Sequence of protein 1:
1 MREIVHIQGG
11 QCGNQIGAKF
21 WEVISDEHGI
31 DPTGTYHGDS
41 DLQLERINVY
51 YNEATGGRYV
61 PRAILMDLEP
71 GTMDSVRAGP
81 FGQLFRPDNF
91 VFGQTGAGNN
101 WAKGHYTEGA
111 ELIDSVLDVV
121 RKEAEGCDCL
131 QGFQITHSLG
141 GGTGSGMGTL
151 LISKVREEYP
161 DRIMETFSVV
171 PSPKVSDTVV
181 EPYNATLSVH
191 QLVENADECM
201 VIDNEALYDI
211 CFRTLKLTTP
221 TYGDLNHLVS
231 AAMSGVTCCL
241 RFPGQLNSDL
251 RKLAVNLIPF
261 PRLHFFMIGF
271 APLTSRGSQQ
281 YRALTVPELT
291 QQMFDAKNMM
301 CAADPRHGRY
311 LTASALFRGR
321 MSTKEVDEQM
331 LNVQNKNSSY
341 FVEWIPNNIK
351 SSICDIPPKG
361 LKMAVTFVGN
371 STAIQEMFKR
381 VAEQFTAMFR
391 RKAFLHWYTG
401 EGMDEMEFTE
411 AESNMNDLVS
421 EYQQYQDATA

Residue-level contacts at the interface:
Residue P80 in protein 1 contacts residue H12 in protein 2 (closest heavy-atom distance 3.8 Å).
Residue K359 in protein 1 contacts residue G20 in protein 2 (closest heavy-atom distance 4.4 Å).
Residue T218 in protein 1 is in contact with residue G29 in protein 2 (closest heavy-atom distance 3.9 Å).
Residue L217 in protein 1 interacts with residue E30 in protein 2 (closest heavy-atom distance 4.0 Å).
Residue Q15 in protein 1 interacts with residue R3 in protein 2 (closest heavy-atom distance 3.4 Å).
Residue T218 in protein 1 is in contact with residue E30 in protein 2 (closest heavy-atom distance 3.7 Å).
Residue D26 in protein 1 contacts residue I18 in protein 2 (closest heavy-atom distance 3.9 Å).
Residue L273 in protein 1 is in contact with residue A24 in protein 2 (closest heavy-atom distance 3.9 Å).
Residue L361 in protein 1 contacts residue A24 in protein 2 (closest heavy-atom distance 4.1 Å).
Residue E22 in protein 1 is in contact with residue G20 in protein 2 (closest heavy-atom distance 4.6 Å).
Residue L217 in protein 1 contacts residue G29 in protein 2 (closest heavy-atom distance 3.4 Å).
Residue G71 in protein 1 interacts with residue M1 in protein 2 (closest heavy-atom distance 3.2 Å).
Residue H227 in protein 1 contacts residue G23 in protein 2 (closest heavy-atom distance 4.2 Å).
Residue T218 in protein 1 interacts with residue D31 in protein 2 (closest heavy-atom distance 2.5 Å).
Residue T221 in protein 1 is in contact with residue R10 in protein 2 (closest heavy-atom distance 4.5 Å).
Residue G360 in protein 1 is in contact with residue K25 in protein 2 (closest heavy-atom distance 3.4 Å).
Residue T219 in protein 1 is in contact with residue G29 in protein 2 (closest heavy-atom distance 2.9 Å).
Residue D26 in protein 1 interacts with residue S22 in protein 2 (closest heavy-atom distance 3.3 Å).
Residue E69 in protein 1 is in contact with residue M1 in protein 2 (closest heavy-atom distance 4.3 Å).
Residue G223 in protein 1 interacts with residue E6 in protein 2 (closest heavy-atom distance 3.1 Å).
Residue F270 in protein 1 is in contact with residue A24 in protein 2 (closest heavy-atom distance 4.4 Å).
Residue D26 in protein 1 interacts with residue G20 in protein 2 (closest heavy-atom distance 2.8 Å).
Residue L228 in protein 1 interacts with residue F27 in protein 2 (closest heavy-atom distance 3.5 Å).
Residue A231 in protein 1 interacts with residue S22 in protein 2 (closest heavy-atom distance 4.4 Å).
Residue E22 in protein 1 interacts with residue C21 in protein 2 (closest heavy-atom distance 3.2 Å).
Residue K359 in protein 1 interacts with residue G23 in protein 2 (closest heavy-atom distance 3.5 Å).
Residue T221 in protein 1 interacts with residue E6 in protein 2 (closest heavy-atom distance 4.0 Å).
Residue H227 in protein 1 contacts residue A24 in protein 2 (closest heavy-atom distance 4.0 Å).
Residue E22 in protein 1 contacts residue I18 in protein 2 (closest heavy-atom distance 3.2 Å).
Residue T219 in protein 1 contacts residue D31 in protein 2 (closest heavy-atom distance 2.9 Å).
Residue P80 in protein 1 contacts residue S13 in protein 2 (closest heavy-atom distance 3.4 Å).
Residue D224 in protein 1 is in contact with residue F27 in protein 2 (closest heavy-atom distance 2.8 Å).
Residue P32 in protein 1 contacts residue W15 in protein 2 (closest heavy-atom distance 3.5 Å).
Residue S75 in protein 1 interacts with residue K2 in protein 2 (closest heavy-atom distance 3.6 Å).
Residue K359 in protein 1 contacts residue S22 in protein 2 (closest heavy-atom distance 4.3 Å).
Residue L361 in protein 1 is in contact with residue K25 in protein 2 (closest heavy-atom distance 4.1 Å).
Residue H227 in protein 1 contacts residue E26 in protein 2 (closest heavy-atom distance 3.6 Å).
Residue S75 in protein 1 contacts residue R3 in protein 2 (closest heavy-atom distance 3.2 Å).
Residue R276 in protein 1 interacts with residue K25 in protein 2 (closest heavy-atom distance 3.5 Å).
Residue G79 in protein 1 contacts residue H12 in protein 2 (closest heavy-atom distance 4.4 Å).
Residue P358 in protein 1 contacts residue G23 in protein 2 (closest heavy-atom distance 4.2 Å).
Residue R276 in protein 1 contacts residue E26 in protein 2 (closest heavy-atom distance 3.9 Å).
Residue D26 in protein 1 interacts with residue C21 in protein 2 (closest heavy-atom distance 4.5 Å).
Residue H227 in protein 1 is in contact with residue S22 in protein 2 (closest heavy-atom distance 4.5 Å).
Residue D31 in protein 1 interacts with residue W15 in protein 2 (closest heavy-atom distance 4.6 Å).
Residue L217 in protein 1 interacts with residue F27 in protein 2 (closest heavy-atom distance 4.4 Å).
Residue Q11 in protein 1 contacts residue R3 in protein 2 (closest heavy-atom distance 4.2 Å).
Residue H227 in protein 1 is in contact with residue F27 in protein 2 (closest heavy-atom distance 3.1 Å).
Residue T72 in protein 1 is in contact with residue M1 in protein 2 (closest heavy-atom distance 3.6 Å).
Residue H227 in protein 1 contacts residue C21 in protein 2 (closest heavy-atom distance 2.6 Å).
Residue E27 in protein 1 contacts residue S22 in protein 2 (closest heavy-atom distance 4.0 Å).
Residue L361 in protein 1 is in contact with residue G23 in protein 2 (closest heavy-atom distance 3.8 Å).
Residue V23 in protein 1 interacts with residue S22 in protein 2 (closest heavy-atom distance 4.0 Å).
Residue H37 in protein 1 interacts with residue W15 in protein 2 (closest heavy-atom distance 4.0 Å).
Residue F81 in protein 1 interacts with residue I18 in protein 2 (closest heavy-atom distance 3.8 Å).
Residue D224 in protein 1 contacts residue G29 in protein 2 (closest heavy-atom distance 3.5 Å).
Residue D26 in protein 1 interacts with residue N19 in protein 2 (closest heavy-atom distance 2.8 Å).
Residue R276 in protein 1 interacts with residue E30 in protein 2 (closest heavy-atom distance 2.7 Å).
Residue L215 in protein 1 is in contact with residue F27 in protein 2 (closest heavy-atom distance 3.4 Å).
Residue G71 in protein 1 is in contact with residue K2 in protein 2 (closest heavy-atom distance 3.9 Å).

This data describes a binding interaction between two proteins.

Sequence of protein 2:
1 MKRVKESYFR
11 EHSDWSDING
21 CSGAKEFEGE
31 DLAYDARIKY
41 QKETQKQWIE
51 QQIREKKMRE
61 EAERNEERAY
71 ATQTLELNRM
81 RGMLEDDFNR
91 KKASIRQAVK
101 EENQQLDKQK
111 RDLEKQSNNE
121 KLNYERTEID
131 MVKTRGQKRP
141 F